Sequence of chain B:
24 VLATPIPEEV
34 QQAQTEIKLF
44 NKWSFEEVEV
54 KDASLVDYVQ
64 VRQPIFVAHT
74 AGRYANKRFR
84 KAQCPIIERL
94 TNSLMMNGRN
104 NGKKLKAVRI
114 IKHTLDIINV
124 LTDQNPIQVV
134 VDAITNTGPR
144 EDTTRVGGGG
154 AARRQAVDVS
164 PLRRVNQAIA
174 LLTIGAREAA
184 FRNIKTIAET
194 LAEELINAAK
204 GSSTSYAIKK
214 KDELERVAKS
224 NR

Interface contacts:
Residue T173 in chain A is in contact with residue E216 in chain B (closest heavy-atom distance 4.7 Å).
Residue E219 in chain A interacts with residue A155 in chain B (closest heavy-atom distance 4.7 Å).
Residue T173 in chain A interacts with residue K212 in chain B (closest heavy-atom distance 4.3 Å).

Sequence of chain A:
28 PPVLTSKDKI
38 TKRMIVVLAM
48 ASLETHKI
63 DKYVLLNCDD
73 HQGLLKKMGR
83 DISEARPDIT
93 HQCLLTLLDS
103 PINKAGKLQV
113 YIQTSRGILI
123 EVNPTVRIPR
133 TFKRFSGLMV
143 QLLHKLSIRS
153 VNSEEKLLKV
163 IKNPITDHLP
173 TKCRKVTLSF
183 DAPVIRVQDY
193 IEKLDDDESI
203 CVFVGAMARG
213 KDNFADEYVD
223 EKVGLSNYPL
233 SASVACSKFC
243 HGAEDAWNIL

The following describes two proteins that form a bound complex.